These two protein chains interact to form a complex.

Sequence of protein 2:
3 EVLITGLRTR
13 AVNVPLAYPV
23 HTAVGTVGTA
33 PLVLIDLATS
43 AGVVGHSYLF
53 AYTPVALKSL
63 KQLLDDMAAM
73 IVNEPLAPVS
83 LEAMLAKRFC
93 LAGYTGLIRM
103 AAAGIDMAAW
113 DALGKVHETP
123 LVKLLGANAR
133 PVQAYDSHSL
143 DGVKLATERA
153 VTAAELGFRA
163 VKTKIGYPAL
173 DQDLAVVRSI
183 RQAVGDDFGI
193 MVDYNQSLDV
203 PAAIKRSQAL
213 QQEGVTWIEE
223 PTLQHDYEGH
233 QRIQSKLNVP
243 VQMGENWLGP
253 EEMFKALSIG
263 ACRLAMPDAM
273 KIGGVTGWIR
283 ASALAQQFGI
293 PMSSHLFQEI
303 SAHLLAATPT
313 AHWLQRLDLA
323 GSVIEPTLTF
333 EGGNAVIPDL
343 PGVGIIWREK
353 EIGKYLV

Residue-level contacts at the interface:
Residue V57 in protein 2 interacts with residue L65 in protein 1 (closest heavy-atom distance 3.6 Å).
Residue A94 in protein 2 contacts residue A53 in protein 1 (closest heavy-atom distance 4.5 Å).
Residue Q198 in protein 2 interacts with residue C92 in protein 1 (closest heavy-atom distance 3.1 Å).
Residue L65 in protein 2 contacts residue L99 in protein 1 (closest heavy-atom distance 4.4 Å).
Residue S61 in protein 2 contacts residue L65 in protein 1 (closest heavy-atom distance 3.6 Å).
Residue L99 in protein 2 interacts with residue I100 in protein 1 (closest heavy-atom distance 4.2 Å).
Residue T97 in protein 2 interacts with residue L250 in protein 1 (closest heavy-atom distance 3.7 Å).
Residue A94 in protein 2 is in contact with residue K273 in protein 1 (closest heavy-atom distance 3.4 Å).
Residue Q64 in protein 2 contacts residue S61 in protein 1 (closest heavy-atom distance 4.2 Å).
Residue D68 in protein 2 interacts with residue K60 in protein 1 (closest heavy-atom distance 2.9 Å).
Residue Q64 in protein 2 contacts residue K60 in protein 1 (closest heavy-atom distance 4.0 Å).
Residue K60 in protein 2 is in contact with residue D68 in protein 1 (closest heavy-atom distance 2.9 Å).
Residue M102 in protein 2 contacts residue A94 in protein 1 (closest heavy-atom distance 4.4 Å).
Residue K273 in protein 2 interacts with residue G95 in protein 1 (closest heavy-atom distance 4.2 Å).
Residue C92 in protein 2 interacts with residue Q198 in protein 1 (closest heavy-atom distance 3.1 Å).
Residue C92 in protein 2 contacts residue N248 in protein 1 (closest heavy-atom distance 4.5 Å).
Residue Y229 in protein 2 is in contact with residue K257 in protein 1 (closest heavy-atom distance 4.2 Å).
Residue L93 in protein 2 contacts residue N248 in protein 1 (closest heavy-atom distance 3.4 Å).
Residue F91 in protein 2 interacts with residue T55 in protein 1 (closest heavy-atom distance 4.5 Å).
Residue H227 in protein 2 is in contact with residue K257 in protein 1 (closest heavy-atom distance 2.6 Å).
Residue V57 in protein 2 contacts residue M69 in protein 1 (closest heavy-atom distance 3.7 Å).
Residue Y54 in protein 2 contacts residue L93 in protein 1 (closest heavy-atom distance 3.8 Å).
Residue T97 in protein 2 is in contact with residue G98 in protein 1 (closest heavy-atom distance 4.1 Å).
Residue K257 in protein 2 contacts residue Y229 in protein 1 (closest heavy-atom distance 4.2 Å).
Residue L93 in protein 2 is in contact with residue K273 in protein 1 (closest heavy-atom distance 2.9 Å).
Residue N197 in protein 2 is in contact with residue L93 in protein 1 (closest heavy-atom distance 3.3 Å).
Residue L65 in protein 2 is in contact with residue S61 in protein 1 (closest heavy-atom distance 3.6 Å).
Residue D68 in protein 2 is in contact with residue V57 in protein 1 (closest heavy-atom distance 3.4 Å).
Residue K273 in protein 2 contacts residue L93 in protein 1 (closest heavy-atom distance 2.9 Å).
Residue K257 in protein 2 contacts residue H227 in protein 1 (closest heavy-atom distance 2.6 Å).
Residue A94 in protein 2 interacts with residue M102 in protein 1 (closest heavy-atom distance 4.4 Å).
Residue A53 in protein 2 is in contact with residue A94 in protein 1 (closest heavy-atom distance 4.5 Å).
Residue M72 in protein 2 interacts with residue V57 in protein 1 (closest heavy-atom distance 4.5 Å).
Residue A58 in protein 2 interacts with residue L65 in protein 1 (closest heavy-atom distance 4.3 Å).
Residue G95 in protein 2 contacts residue K273 in protein 1 (closest heavy-atom distance 4.2 Å).
Residue L99 in protein 2 contacts residue L65 in protein 1 (closest heavy-atom distance 4.4 Å).
Residue S61 in protein 2 contacts residue Q64 in protein 1 (closest heavy-atom distance 4.2 Å).
Residue S61 in protein 2 contacts residue S61 in protein 1 (closest heavy-atom distance 2.8 Å).
Residue L250 in protein 2 interacts with residue T97 in protein 1 (closest heavy-atom distance 3.7 Å).
Residue N248 in protein 2 is in contact with residue L93 in protein 1 (closest heavy-atom distance 3.4 Å).
Residue L99 in protein 2 interacts with residue L99 in protein 1 (closest heavy-atom distance 4.2 Å).
Residue F91 in protein 2 interacts with residue V57 in protein 1 (closest heavy-atom distance 4.1 Å).
Residue V57 in protein 2 contacts residue D68 in protein 1 (closest heavy-atom distance 3.4 Å).
Residue K273 in protein 2 is in contact with residue A94 in protein 1 (closest heavy-atom distance 3.4 Å).
Residue L65 in protein 2 interacts with residue V57 in protein 1 (closest heavy-atom distance 3.6 Å).
Residue H227 in protein 2 contacts residue E253 in protein 1 (closest heavy-atom distance 3.9 Å).
Residue M69 in protein 2 contacts residue V57 in protein 1 (closest heavy-atom distance 3.7 Å).
Residue T55 in protein 2 is in contact with residue F91 in protein 1 (closest heavy-atom distance 4.5 Å).
Residue L65 in protein 2 interacts with residue A58 in protein 1 (closest heavy-atom distance 4.3 Å).
Residue V57 in protein 2 is in contact with residue F91 in protein 1 (closest heavy-atom distance 4.1 Å).
Residue Y54 in protein 2 is in contact with residue A94 in protein 1 (closest heavy-atom distance 3.7 Å).
Residue A94 in protein 2 is in contact with residue Y54 in protein 1 (closest heavy-atom distance 3.7 Å).
Residue E253 in protein 2 interacts with residue H227 in protein 1 (closest heavy-atom distance 3.9 Å).
Residue G98 in protein 2 contacts residue T97 in protein 1 (closest heavy-atom distance 4.1 Å).
Residue L93 in protein 2 is in contact with residue Y54 in protein 1 (closest heavy-atom distance 3.8 Å).
Residue L93 in protein 2 is in contact with residue N197 in protein 1 (closest heavy-atom distance 3.3 Å).
Residue V57 in protein 2 interacts with residue M72 in protein 1 (closest heavy-atom distance 4.5 Å).
Residue K60 in protein 2 interacts with residue Q64 in protein 1 (closest heavy-atom distance 4.0 Å).
Residue I100 in protein 2 contacts residue L99 in protein 1 (closest heavy-atom distance 4.2 Å).
Residue T97 in protein 2 contacts residue T97 in protein 1 (closest heavy-atom distance 4.1 Å).

Sequence of protein 1:
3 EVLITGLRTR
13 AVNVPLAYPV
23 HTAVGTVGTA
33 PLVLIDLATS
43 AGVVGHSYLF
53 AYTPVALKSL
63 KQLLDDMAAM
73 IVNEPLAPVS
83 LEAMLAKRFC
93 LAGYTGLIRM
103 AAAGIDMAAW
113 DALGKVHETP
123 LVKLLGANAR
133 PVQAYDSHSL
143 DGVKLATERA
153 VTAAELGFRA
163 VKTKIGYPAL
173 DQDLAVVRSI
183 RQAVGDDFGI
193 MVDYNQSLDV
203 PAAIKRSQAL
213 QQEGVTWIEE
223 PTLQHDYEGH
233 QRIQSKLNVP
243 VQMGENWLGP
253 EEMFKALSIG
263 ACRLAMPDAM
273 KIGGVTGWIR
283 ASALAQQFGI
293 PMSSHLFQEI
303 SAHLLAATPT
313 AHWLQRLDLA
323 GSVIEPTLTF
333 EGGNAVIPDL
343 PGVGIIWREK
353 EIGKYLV